Sequence of the second protein:
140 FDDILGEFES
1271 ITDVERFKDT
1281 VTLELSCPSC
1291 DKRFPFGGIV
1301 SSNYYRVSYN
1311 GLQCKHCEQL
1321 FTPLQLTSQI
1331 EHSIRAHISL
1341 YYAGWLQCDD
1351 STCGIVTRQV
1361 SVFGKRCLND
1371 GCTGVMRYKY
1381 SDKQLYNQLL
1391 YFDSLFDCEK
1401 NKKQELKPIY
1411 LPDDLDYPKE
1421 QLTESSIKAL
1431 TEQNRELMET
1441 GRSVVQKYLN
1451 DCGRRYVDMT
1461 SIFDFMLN

Sequence of the first protein:
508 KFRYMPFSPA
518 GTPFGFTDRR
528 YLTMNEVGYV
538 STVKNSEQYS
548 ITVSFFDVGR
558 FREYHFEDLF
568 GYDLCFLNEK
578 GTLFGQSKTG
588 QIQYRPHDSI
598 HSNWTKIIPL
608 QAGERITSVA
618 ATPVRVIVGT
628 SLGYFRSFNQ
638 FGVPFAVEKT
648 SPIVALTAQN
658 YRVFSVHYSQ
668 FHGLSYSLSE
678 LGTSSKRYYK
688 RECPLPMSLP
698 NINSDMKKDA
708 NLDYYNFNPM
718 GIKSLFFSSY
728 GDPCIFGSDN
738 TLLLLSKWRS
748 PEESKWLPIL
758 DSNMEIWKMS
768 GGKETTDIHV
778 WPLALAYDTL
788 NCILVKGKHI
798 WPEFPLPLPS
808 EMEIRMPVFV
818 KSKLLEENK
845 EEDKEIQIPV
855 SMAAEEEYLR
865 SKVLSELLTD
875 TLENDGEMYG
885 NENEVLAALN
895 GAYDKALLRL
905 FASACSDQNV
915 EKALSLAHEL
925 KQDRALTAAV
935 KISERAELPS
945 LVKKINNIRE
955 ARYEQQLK

The following describes two proteins that form a bound complex.

Interface contacts:
Residue R903 in the first protein contacts residue L144 in the second protein (closest heavy-atom distance 4.1 Å).
Residue L902 in the first protein interacts with residue F147 in the second protein (closest heavy-atom distance 3.2 Å).
Residue R928 in the first protein interacts with residue E148 in the second protein (closest heavy-atom distance 4.0 Å).
Residue K935 in the first protein is in contact with residue E146 in the second protein (closest heavy-atom distance 2.3 Å).
Residue R939 in the first protein contacts residue F140 in the second protein (closest heavy-atom distance 3.4 Å).
Residue A940 in the first protein interacts with residue F140 in the second protein (closest heavy-atom distance 3.9 Å).
Residue R903 in the first protein interacts with residue E148 in the second protein (closest heavy-atom distance 4.5 Å).
Residue A932 in the first protein is in contact with residue E146 in the second protein (closest heavy-atom distance 3.6 Å).
Residue Q926 in the first protein interacts with residue F147 in the second protein (closest heavy-atom distance 3.2 Å).
Residue R928 in the first protein interacts with residue I143 in the second protein (closest heavy-atom distance 4.5 Å).
Residue R939 in the first protein is in contact with residue D142 in the second protein (closest heavy-atom distance 2.4 Å).
Residue I936 in the first protein is in contact with residue I143 in the second protein (closest heavy-atom distance 3.3 Å).
Residue L902 in the first protein contacts residue L144 in the second protein (closest heavy-atom distance 4.0 Å).
Residue R928 in the first protein is in contact with residue S149 in the second protein (closest heavy-atom distance 4.6 Å).
Residue K935 in the first protein interacts with residue I143 in the second protein (closest heavy-atom distance 3.2 Å).
Residue R928 in the first protein contacts residue E146 in the second protein (closest heavy-atom distance 2.6 Å).
Residue K899 in the first protein contacts residue E148 in the second protein (closest heavy-atom distance 3.0 Å).
Residue I936 in the first protein interacts with residue F140 in the second protein (closest heavy-atom distance 3.5 Å).
Residue I936 in the first protein is in contact with residue L144 in the second protein (closest heavy-atom distance 4.9 Å).
Residue K899 in the first protein contacts residue F147 in the second protein (closest heavy-atom distance 3.4 Å).
Residue R939 in the first protein is in contact with residue I143 in the second protein (closest heavy-atom distance 3.0 Å).
Residue R928 in the first protein is in contact with residue F147 in the second protein (closest heavy-atom distance 2.6 Å).
Residue A906 in the first protein contacts residue F140 in the second protein (closest heavy-atom distance 4.7 Å).
Residue A932 in the first protein contacts residue I143 in the second protein (closest heavy-atom distance 3.4 Å).
Residue A932 in the first protein interacts with residue F147 in the second protein (closest heavy-atom distance 4.4 Å).
Residue R939 in the first protein is in contact with residue D141 in the second protein (closest heavy-atom distance 4.9 Å).
Residue A929 in the first protein is in contact with residue F147 in the second protein (closest heavy-atom distance 3.5 Å).
Residue D898 in the first protein interacts with residue F147 in the second protein (closest heavy-atom distance 3.4 Å).
Residue S910 in the first protein is in contact with residue F140 in the second protein (closest heavy-atom distance 4.9 Å).
Residue G895 in the first protein is in contact with residue F147 in the second protein (closest heavy-atom distance 3.8 Å).